These two protein chains interact to form a complex.

Contacts between the two chains:
Residue F54 in protein 1 contacts residue A45 in protein 2 (closest heavy-atom distance 3.9 Å).
Residue G53 in protein 1 is in contact with residue G44 in protein 2 (closest heavy-atom distance 4.5 Å).
Residue T52 in protein 1 is in contact with residue G44 in protein 2 (closest heavy-atom distance 4.7 Å).
Residue G53 in protein 1 is in contact with residue A45 in protein 2 (closest heavy-atom distance 3.7 Å).
Residue T52 in protein 1 contacts residue E43 in protein 2 (closest heavy-atom distance 4.8 Å).
Residue K40 in protein 1 interacts with residue E43 in protein 2 (closest heavy-atom distance 3.8 Å).
Residue A38 in protein 1 interacts with residue E43 in protein 2 (closest heavy-atom distance 4.7 Å).

Sequence of protein 2:
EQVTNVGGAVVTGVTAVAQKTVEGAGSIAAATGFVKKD

Sequence of protein 1:
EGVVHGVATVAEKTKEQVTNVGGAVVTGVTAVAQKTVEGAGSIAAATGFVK